Sequence of the second protein:
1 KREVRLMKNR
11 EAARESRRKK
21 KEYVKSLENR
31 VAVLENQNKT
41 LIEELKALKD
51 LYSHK

Sequence of the first protein:
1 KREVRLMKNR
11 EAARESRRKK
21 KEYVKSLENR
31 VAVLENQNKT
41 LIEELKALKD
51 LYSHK

This data describes a binding interaction between two proteins.

Interface contacts:
Residue S53 in the first protein is in contact with residue S53 in the second protein (closest heavy-atom distance 4.9 Å).
Residue L34 in the first protein contacts residue V31 in the second protein (closest heavy-atom distance 4.9 Å).
Residue L41 in the first protein interacts with residue I42 in the second protein (closest heavy-atom distance 4.2 Å).
Residue L48 in the first protein contacts residue Y52 in the second protein (closest heavy-atom distance 4.1 Å).
Residue I42 in the first protein is in contact with residue L41 in the second protein (closest heavy-atom distance 4.3 Å).
Residue N38 in the first protein interacts with residue Q37 in the second protein (closest heavy-atom distance 3.0 Å).
Residue L48 in the first protein is in contact with residue K49 in the second protein (closest heavy-atom distance 3.9 Å).
Residue V31 in the first protein interacts with residue L34 in the second protein (closest heavy-atom distance 3.6 Å).
Residue Y52 in the first protein is in contact with residue L48 in the second protein (closest heavy-atom distance 4.8 Å).
Residue L41 in the first protein contacts residue L41 in the second protein (closest heavy-atom distance 4.1 Å).
Residue E44 in the first protein contacts residue L45 in the second protein (closest heavy-atom distance 3.5 Å).
Residue E28 in the first protein contacts residue L27 in the second protein (closest heavy-atom distance 3.4 Å).
Residue L27 in the first protein interacts with residue E28 in the second protein (closest heavy-atom distance 4.8 Å).
Residue L51 in the first protein interacts with residue Y52 in the second protein (closest heavy-atom distance 3.6 Å).
Residue L41 in the first protein interacts with residue L45 in the second protein (closest heavy-atom distance 4.3 Å).
Residue Y23 in the first protein contacts residue E28 in the second protein (closest heavy-atom distance 2.4 Å).
Residue K20 in the first protein interacts with residue V24 in the second protein (closest heavy-atom distance 4.8 Å).
Residue V31 in the first protein is in contact with residue R30 in the second protein (closest heavy-atom distance 3.8 Å).
Residue Y52 in the first protein interacts with residue L51 in the second protein (closest heavy-atom distance 3.3 Å).
Residue L27 in the first protein contacts residue V31 in the second protein (closest heavy-atom distance 4.4 Å).
Residue Q37 in the first protein contacts residue N38 in the second protein (closest heavy-atom distance 3.2 Å).
Residue L34 in the first protein is in contact with residue E35 in the second protein (closest heavy-atom distance 3.7 Å).
Residue N38 in the first protein interacts with residue N38 in the second protein (closest heavy-atom distance 2.8 Å).
Residue L34 in the first protein interacts with residue L34 in the second protein (closest heavy-atom distance 3.6 Å).
Residue L45 in the first protein is in contact with residue L45 in the second protein (closest heavy-atom distance 3.0 Å).
Residue L27 in the first protein is in contact with residue V24 in the second protein (closest heavy-atom distance 4.4 Å).
Residue L45 in the first protein contacts residue E44 in the second protein (closest heavy-atom distance 3.9 Å).
Residue I42 in the first protein interacts with residue Q37 in the second protein (closest heavy-atom distance 4.9 Å).
Residue N38 in the first protein is in contact with residue L41 in the second protein (closest heavy-atom distance 3.9 Å).
Residue V31 in the first protein interacts with residue V31 in the second protein (closest heavy-atom distance 4.8 Å).
Residue N38 in the first protein is in contact with residue L34 in the second protein (closest heavy-atom distance 4.1 Å).
Residue K20 in the first protein contacts residue K20 in the second protein (closest heavy-atom distance 3.7 Å).
Residue Y52 in the first protein is in contact with residue H54 in the second protein (closest heavy-atom distance 4.8 Å).
Residue L48 in the first protein is in contact with residue L45 in the second protein (closest heavy-atom distance 4.9 Å).
Residue Y23 in the first protein is in contact with residue V24 in the second protein (closest heavy-atom distance 4.2 Å).
Residue L45 in the first protein is in contact with residue L41 in the second protein (closest heavy-atom distance 4.5 Å).
Residue R30 in the first protein is in contact with residue V31 in the second protein (closest heavy-atom distance 4.8 Å).
Residue K49 in the first protein interacts with residue L48 in the second protein (closest heavy-atom distance 3.6 Å).
Residue R30 in the first protein contacts residue E35 in the second protein (closest heavy-atom distance 2.6 Å).
Residue E35 in the first protein contacts residue L34 in the second protein (closest heavy-atom distance 3.8 Å).
Residue L34 in the first protein is in contact with residue N38 in the second protein (closest heavy-atom distance 4.3 Å).
Residue V24 in the first protein is in contact with residue V24 in the second protein (closest heavy-atom distance 4.8 Å).
Residue V24 in the first protein interacts with residue L27 in the second protein (closest heavy-atom distance 4.2 Å).
Residue L48 in the first protein is in contact with residue L48 in the second protein (closest heavy-atom distance 4.1 Å).
Residue E28 in the first protein is in contact with residue Y23 in the second protein (closest heavy-atom distance 2.3 Å).
Residue L27 in the first protein interacts with residue L27 in the second protein (closest heavy-atom distance 3.5 Å).
Residue E35 in the first protein is in contact with residue R30 in the second protein (closest heavy-atom distance 3.0 Å).
Residue L41 in the first protein interacts with residue N38 in the second protein (closest heavy-atom distance 4.4 Å).